Sequence of protein 2:
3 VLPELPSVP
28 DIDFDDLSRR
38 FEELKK

The following describes two proteins that form a bound complex.

Sequence of protein 1:
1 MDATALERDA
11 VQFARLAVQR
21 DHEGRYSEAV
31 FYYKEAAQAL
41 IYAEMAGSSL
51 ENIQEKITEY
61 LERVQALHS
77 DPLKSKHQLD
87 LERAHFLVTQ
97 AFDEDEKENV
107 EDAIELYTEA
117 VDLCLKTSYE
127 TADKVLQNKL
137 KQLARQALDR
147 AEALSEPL

Interface contacts:
Residue R15 in protein 1 contacts residue P5 in protein 2 (closest heavy-atom distance 3.6 Å).
Residue Q84 in protein 1 is in contact with residue D28 in protein 2 (closest heavy-atom distance 4.2 Å).
Residue V18 in protein 1 is in contact with residue P8 in protein 2 (closest heavy-atom distance 4.3 Å).
Residue E88 in protein 1 interacts with residue I29 in protein 2 (closest heavy-atom distance 3.9 Å).
Residue Y113 in protein 1 is in contact with residue F38 in protein 2 (closest heavy-atom distance 3.8 Å).
Residue R63 in protein 1 is in contact with residue V10 in protein 2 (closest heavy-atom distance 2.7 Å).
Residue V94 in protein 1 is in contact with residue L34 in protein 2 (closest heavy-atom distance 4.3 Å).
Residue V18 in protein 1 contacts residue E6 in protein 2 (closest heavy-atom distance 3.5 Å).
Residue D145 in protein 1 interacts with residue K42 in protein 2 (closest heavy-atom distance 3.0 Å).
Residue E59 in protein 1 contacts residue E6 in protein 2 (closest heavy-atom distance 3.0 Å).
Residue E59 in protein 1 interacts with residue P5 in protein 2 (closest heavy-atom distance 4.4 Å).
Residue V94 in protein 1 interacts with residue F38 in protein 2 (closest heavy-atom distance 4.2 Å).
Residue Y60 in protein 1 contacts residue L4 in protein 2 (closest heavy-atom distance 3.4 Å).
Residue F98 in protein 1 is in contact with residue R37 in protein 2 (closest heavy-atom distance 3.5 Å).
Residue H91 in protein 1 contacts residue D30 in protein 2 (closest heavy-atom distance 4.2 Å).
Residue Q142 in protein 1 contacts residue F38 in protein 2 (closest heavy-atom distance 3.6 Å).
Residue E59 in protein 1 interacts with residue L7 in protein 2 (closest heavy-atom distance 3.0 Å).
Residue V11 in protein 1 is in contact with residue V3 in protein 2 (closest heavy-atom distance 3.8 Å).
Residue R63 in protein 1 is in contact with residue L7 in protein 2 (closest heavy-atom distance 3.4 Å).
Residue R146 in protein 1 interacts with residue L41 in protein 2 (closest heavy-atom distance 3.2 Å).
Residue Y113 in protein 1 is in contact with residue L41 in protein 2 (closest heavy-atom distance 3.6 Å).
Residue L40 in protein 1 contacts residue L4 in protein 2 (closest heavy-atom distance 4.1 Å).
Residue Q138 in protein 1 is in contact with residue S35 in protein 2 (closest heavy-atom distance 4.3 Å).
Residue Q142 in protein 1 interacts with residue S35 in protein 2 (closest heavy-atom distance 2.9 Å).
Residue L50 in protein 1 contacts residue L4 in protein 2 (closest heavy-atom distance 3.6 Å).
Residue Y33 in protein 1 contacts residue P8 in protein 2 (closest heavy-atom distance 3.7 Å).
Residue A143 in protein 1 is in contact with residue F38 in protein 2 (closest heavy-atom distance 3.6 Å).
Residue L136 in protein 1 is in contact with residue F31 in protein 2 (closest heavy-atom distance 4.2 Å).
Residue F98 in protein 1 contacts residue L34 in protein 2 (closest heavy-atom distance 3.9 Å).
Residue H22 in protein 1 contacts residue P8 in protein 2 (closest heavy-atom distance 3.8 Å).
Residue K56 in protein 1 interacts with residue E6 in protein 2 (closest heavy-atom distance 4.3 Å).
Residue V18 in protein 1 contacts residue P5 in protein 2 (closest heavy-atom distance 4.1 Å).
Residue E102 in protein 1 is in contact with residue R37 in protein 2 (closest heavy-atom distance 2.3 Å).
Residue Y33 in protein 1 interacts with residue L7 in protein 2 (closest heavy-atom distance 3.5 Å).
Residue L87 in protein 1 contacts residue I29 in protein 2 (closest heavy-atom distance 3.8 Å).
Residue H91 in protein 1 interacts with residue I29 in protein 2 (closest heavy-atom distance 4.0 Å).
Residue L139 in protein 1 is in contact with residue F31 in protein 2 (closest heavy-atom distance 4.5 Å).
Residue V11 in protein 1 interacts with residue L4 in protein 2 (closest heavy-atom distance 3.6 Å).
Residue L139 in protein 1 interacts with residue L34 in protein 2 (closest heavy-atom distance 3.6 Å).
Residue V11 in protein 1 interacts with residue P5 in protein 2 (closest heavy-atom distance 4.4 Å).
Residue R146 in protein 1 contacts residue F38 in protein 2 (closest heavy-atom distance 3.9 Å).
Residue L87 in protein 1 contacts residue D28 in protein 2 (closest heavy-atom distance 3.9 Å).
Residue L139 in protein 1 interacts with residue F38 in protein 2 (closest heavy-atom distance 3.6 Å).
Residue Y60 in protein 1 contacts residue P5 in protein 2 (closest heavy-atom distance 2.8 Å).
Residue Y60 in protein 1 contacts residue L7 in protein 2 (closest heavy-atom distance 3.5 Å).
Residue H91 in protein 1 interacts with residue D33 in protein 2 (closest heavy-atom distance 3.6 Å).
Residue H91 in protein 1 interacts with residue L34 in protein 2 (closest heavy-atom distance 3.4 Å).
Residue Y26 in protein 1 interacts with residue P11 in protein 2 (closest heavy-atom distance 3.8 Å).
Residue A14 in protein 1 interacts with residue P5 in protein 2 (closest heavy-atom distance 3.7 Å).
Residue D21 in protein 1 is in contact with residue P8 in protein 2 (closest heavy-atom distance 3.1 Å).
Residue K56 in protein 1 contacts residue P5 in protein 2 (closest heavy-atom distance 3.4 Å).
Residue K56 in protein 1 contacts residue L4 in protein 2 (closest heavy-atom distance 3.5 Å).
Residue D101 in protein 1 is in contact with residue L41 in protein 2 (closest heavy-atom distance 3.5 Å).
Residue F98 in protein 1 interacts with residue L41 in protein 2 (closest heavy-atom distance 4.1 Å).
Residue L132 in protein 1 is in contact with residue F31 in protein 2 (closest heavy-atom distance 4.4 Å).
Residue R63 in protein 1 is in contact with residue P11 in protein 2 (closest heavy-atom distance 4.4 Å).
Residue F98 in protein 1 interacts with residue F38 in protein 2 (closest heavy-atom distance 3.9 Å).
Residue A10 in protein 1 interacts with residue L4 in protein 2 (closest heavy-atom distance 3.7 Å).
Residue K135 in protein 1 interacts with residue F31 in protein 2 (closest heavy-atom distance 3.5 Å).
Residue R63 in protein 1 is in contact with residue P8 in protein 2 (closest heavy-atom distance 3.1 Å).